Interface contacts:
Residue C242 in chain A contacts residue Y20 in chain B (closest heavy-atom distance 3.4 Å).
Residue E240 in chain A is in contact with residue Y10 in chain B (closest heavy-atom distance 4.3 Å).
Residue D246 in chain A is in contact with residue R23 in chain B (closest heavy-atom distance 2.2 Å).
Residue M239 in chain A is in contact with residue R14 in chain B (closest heavy-atom distance 4.9 Å).
Residue I243 in chain A interacts with residue R9 in chain B (closest heavy-atom distance 4.4 Å).
Residue I243 in chain A is in contact with residue Y20 in chain B (closest heavy-atom distance 3.6 Å).
Residue M239 in chain A interacts with residue Y20 in chain B (closest heavy-atom distance 3.9 Å).
Residue W238 in chain A is in contact with residue D18 in chain B (closest heavy-atom distance 3.9 Å).
Residue I243 in chain A is in contact with residue Y13 in chain B (closest heavy-atom distance 4.2 Å).
Residue M239 in chain A is in contact with residue Y13 in chain B (closest heavy-atom distance 3.5 Å).
Residue E236 in chain A contacts residue R14 in chain B (closest heavy-atom distance 2.8 Å).
Residue W238 in chain A is in contact with residue D19 in chain B (closest heavy-atom distance 4.3 Å).
Residue M239 in chain A interacts with residue Y10 in chain B (closest heavy-atom distance 3.7 Å).
Residue E245 in chain A contacts residue R23 in chain B (closest heavy-atom distance 4.6 Å).
Residue M239 in chain A is in contact with residue D19 in chain B (closest heavy-atom distance 3.6 Å).
Residue D246 in chain A is in contact with residue Y20 in chain B (closest heavy-atom distance 3.1 Å).
Residue M239 in chain A interacts with residue D18 in chain B (closest heavy-atom distance 3.9 Å).
Residue E236 in chain A is in contact with residue Y10 in chain B (closest heavy-atom distance 2.6 Å).
Residue I243 in chain A is in contact with residue Y10 in chain B (closest heavy-atom distance 3.5 Å).

These two protein chains interact to form a complex.

Sequence of chain B:
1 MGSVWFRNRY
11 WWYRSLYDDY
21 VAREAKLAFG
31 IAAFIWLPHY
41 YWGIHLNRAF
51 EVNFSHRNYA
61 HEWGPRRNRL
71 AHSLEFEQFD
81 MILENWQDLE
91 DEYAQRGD

Sequence of chain A:
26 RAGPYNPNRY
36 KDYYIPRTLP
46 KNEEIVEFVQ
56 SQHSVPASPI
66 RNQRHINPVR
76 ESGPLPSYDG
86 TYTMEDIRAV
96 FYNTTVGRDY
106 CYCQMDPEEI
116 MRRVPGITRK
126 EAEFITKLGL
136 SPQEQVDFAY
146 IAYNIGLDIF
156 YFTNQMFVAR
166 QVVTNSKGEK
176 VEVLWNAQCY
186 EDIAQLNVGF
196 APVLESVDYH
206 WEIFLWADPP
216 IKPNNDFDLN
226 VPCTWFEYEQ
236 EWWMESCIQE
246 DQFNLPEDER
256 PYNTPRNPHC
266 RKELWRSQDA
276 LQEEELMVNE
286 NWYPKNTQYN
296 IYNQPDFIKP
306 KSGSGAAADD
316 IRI